These two protein chains interact to form a complex.

Contacts between the two chains:
Residue R321 in the second protein is in contact with residue F276 in the first protein (closest heavy-atom distance 3.2 Å).
Residue I327 in the second protein contacts residue P300 in the first protein (closest heavy-atom distance 3.3 Å).
Residue E312 in the second protein interacts with residue M312 in the first protein (closest heavy-atom distance 3.3 Å).
Residue K211 in the second protein interacts with residue Y46 in the first protein (closest heavy-atom distance 3.5 Å).
Residue N116 in the second protein is in contact with residue S274 in the first protein (closest heavy-atom distance 2.5 Å).
Residue Y248 in the second protein contacts residue Y59 in the first protein (closest heavy-atom distance 3.2 Å).
Residue H383 in the second protein contacts residue S235 in the first protein (closest heavy-atom distance 3.5 Å).
Residue E312 in the second protein is in contact with residue R266 in the first protein (closest heavy-atom distance 3.1 Å).
Residue N402 in the second protein contacts residue K238 in the first protein (closest heavy-atom distance 2.9 Å).
Residue I327 in the second protein is in contact with residue F301 in the first protein (closest heavy-atom distance 3.3 Å).
Residue Y112 in the second protein is in contact with residue H282 in the first protein (closest heavy-atom distance 3.4 Å).
Residue L172 in the second protein interacts with residue Y36 in the first protein (closest heavy-atom distance 3.5 Å).
Residue V398 in the second protein is in contact with residue I404 in the first protein (closest heavy-atom distance 3.5 Å).
Residue V309 in the second protein contacts residue K311 in the first protein (closest heavy-atom distance 3.2 Å).
Residue F384 in the second protein contacts residue S235 in the first protein (closest heavy-atom distance 3.2 Å).
Residue T396 in the second protein contacts residue K234 in the first protein (closest heavy-atom distance 3.5 Å).
Residue T400 in the second protein contacts residue K397 in the first protein (closest heavy-atom distance 3.6 Å).
Residue P329 in the second protein contacts residue F278 in the first protein (closest heavy-atom distance 3.5 Å).
Residue L315 in the second protein contacts residue L308 in the first protein (closest heavy-atom distance 3.6 Å).
Residue Y381 in the second protein contacts residue Y290 in the first protein (closest heavy-atom distance 3.4 Å).
Residue P307 in the second protein contacts residue F304 in the first protein (closest heavy-atom distance 3.3 Å).
Residue V292 in the second protein is in contact with residue K77 in the first protein (closest heavy-atom distance 3.3 Å).
Residue L258 in the second protein contacts residue I66 in the first protein (closest heavy-atom distance 3.4 Å).
Residue Y112 in the second protein is in contact with residue Q283 in the first protein (closest heavy-atom distance 3.0 Å).
Residue R337 in the second protein is in contact with residue E298 in the first protein (closest heavy-atom distance 3.1 Å).
Residue P329 in the second protein interacts with residue E298 in the first protein (closest heavy-atom distance 3.0 Å).
Residue T400 in the second protein is in contact with residue S237 in the first protein (closest heavy-atom distance 3.1 Å).
Residue K115 in the second protein is in contact with residue Q283 in the first protein (closest heavy-atom distance 3.6 Å).
Residue Q325 in the second protein contacts residue S302 in the first protein (closest heavy-atom distance 3.3 Å).
Residue H316 in the second protein contacts residue S274 in the first protein (closest heavy-atom distance 3.5 Å).
Residue Q184 in the second protein is in contact with residue Y26 in the first protein (closest heavy-atom distance 3.5 Å).
Residue Q401 in the second protein contacts residue K397 in the first protein (closest heavy-atom distance 2.9 Å).
Residue F386 in the second protein interacts with residue R231 in the first protein (closest heavy-atom distance 3.1 Å).
Residue I340 in the second protein is in contact with residue K293 in the first protein (closest heavy-atom distance 3.6 Å).
Residue E310 in the second protein interacts with residue K315 in the first protein (closest heavy-atom distance 3.2 Å).
Residue R138 in the second protein interacts with residue F53 in the first protein (closest heavy-atom distance 3.1 Å).
Residue E308 in the second protein interacts with residue K307 in the first protein (closest heavy-atom distance 2.4 Å).
Residue R399 in the second protein contacts residue K234 in the first protein (closest heavy-atom distance 3.5 Å).
Residue Y381 in the second protein is in contact with residue Y292 in the first protein (closest heavy-atom distance 3.5 Å).
Residue Q401 in the second protein contacts residue S237 in the first protein (closest heavy-atom distance 3.0 Å).
Residue E308 in the second protein interacts with residue K311 in the first protein (closest heavy-atom distance 3.3 Å).
Residue R337 in the second protein interacts with residue G281 in the first protein (closest heavy-atom distance 3.2 Å).
Residue D356 in the second protein contacts residue L105 in the first protein (closest heavy-atom distance 3.0 Å).
Residue F198 in the second protein interacts with residue F35 in the first protein (closest heavy-atom distance 3.3 Å).
Residue N195 in the second protein contacts residue F20 in the first protein (closest heavy-atom distance 3.3 Å).
Residue A382 in the second protein is in contact with residue Y290 in the first protein (closest heavy-atom distance 3.3 Å).
Residue F210 in the second protein contacts residue Y46 in the first protein (closest heavy-atom distance 3.1 Å).
Residue I114 in the second protein is in contact with residue Q283 in the first protein (closest heavy-atom distance 3.3 Å).
Residue Q137 in the second protein is in contact with residue T49 in the first protein (closest heavy-atom distance 3.4 Å).
Residue N195 in the second protein is in contact with residue Y21 in the first protein (closest heavy-atom distance 3.3 Å).
Residue N176 in the second protein contacts residue F28 in the first protein (closest heavy-atom distance 3.3 Å).
Residue Y112 in the second protein interacts with residue F278 in the first protein (closest heavy-atom distance 3.6 Å).
Residue Y112 in the second protein interacts with residue G281 in the first protein (closest heavy-atom distance 3.1 Å).
Residue R379 in the second protein contacts residue Y292 in the first protein (closest heavy-atom distance 3.3 Å).
Residue D324 in the second protein contacts residue F304 in the first protein (closest heavy-atom distance 3.4 Å).
Residue Y248 in the second protein contacts residue K55 in the first protein (closest heavy-atom distance 3.4 Å).
Residue Q188 in the second protein interacts with residue Y26 in the first protein (closest heavy-atom distance 3.4 Å).
Residue E312 in the second protein contacts residue N267 in the first protein (closest heavy-atom distance 2.5 Å).
Residue E380 in the second protein is in contact with residue K238 in the first protein (closest heavy-atom distance 3.5 Å).
Residue Q206 in the second protein interacts with residue K39 in the first protein (closest heavy-atom distance 3.5 Å).

Sequence of the second protein:
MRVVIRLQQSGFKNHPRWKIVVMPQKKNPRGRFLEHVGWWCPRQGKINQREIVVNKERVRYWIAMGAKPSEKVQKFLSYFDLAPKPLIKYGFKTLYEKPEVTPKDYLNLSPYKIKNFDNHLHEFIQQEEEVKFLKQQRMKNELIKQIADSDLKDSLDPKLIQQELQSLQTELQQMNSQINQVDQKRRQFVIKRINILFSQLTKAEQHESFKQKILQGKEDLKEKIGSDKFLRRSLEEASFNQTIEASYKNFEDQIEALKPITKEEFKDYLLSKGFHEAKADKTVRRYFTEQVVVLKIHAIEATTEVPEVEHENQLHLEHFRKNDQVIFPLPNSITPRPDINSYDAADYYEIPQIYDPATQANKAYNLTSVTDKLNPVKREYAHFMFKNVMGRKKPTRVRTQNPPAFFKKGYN

Sequence of the first protein:
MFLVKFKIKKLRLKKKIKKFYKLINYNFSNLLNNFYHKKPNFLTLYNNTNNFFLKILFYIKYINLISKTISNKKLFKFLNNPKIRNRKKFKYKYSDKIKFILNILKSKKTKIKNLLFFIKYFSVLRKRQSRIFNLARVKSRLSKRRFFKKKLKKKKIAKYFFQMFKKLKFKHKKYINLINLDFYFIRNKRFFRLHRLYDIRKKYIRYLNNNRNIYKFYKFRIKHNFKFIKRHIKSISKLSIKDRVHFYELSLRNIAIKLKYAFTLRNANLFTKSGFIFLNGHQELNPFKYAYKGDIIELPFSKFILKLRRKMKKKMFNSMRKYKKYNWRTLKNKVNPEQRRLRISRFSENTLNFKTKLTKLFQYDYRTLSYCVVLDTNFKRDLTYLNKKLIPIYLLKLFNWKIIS